Sequence of the second protein:
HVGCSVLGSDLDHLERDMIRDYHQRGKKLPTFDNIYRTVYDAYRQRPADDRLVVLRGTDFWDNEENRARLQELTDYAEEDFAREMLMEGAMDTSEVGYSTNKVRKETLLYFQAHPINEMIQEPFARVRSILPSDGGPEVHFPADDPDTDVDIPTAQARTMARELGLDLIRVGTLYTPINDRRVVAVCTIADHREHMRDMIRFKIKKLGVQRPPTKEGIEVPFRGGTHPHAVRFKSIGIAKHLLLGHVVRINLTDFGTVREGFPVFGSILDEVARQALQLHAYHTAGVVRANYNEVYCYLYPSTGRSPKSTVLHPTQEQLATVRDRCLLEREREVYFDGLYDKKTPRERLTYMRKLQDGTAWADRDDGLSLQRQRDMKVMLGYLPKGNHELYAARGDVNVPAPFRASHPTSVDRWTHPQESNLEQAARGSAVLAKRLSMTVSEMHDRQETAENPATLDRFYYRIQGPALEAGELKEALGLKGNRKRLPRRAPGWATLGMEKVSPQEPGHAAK

This data describes a binding interaction between two proteins.

Contacts between the two chains:
Residue L675 in the second protein contacts residue L653 in the first protein (closest heavy-atom distance 3.7 Å).
Residue L675 in the second protein interacts with residue M649 in the first protein (closest heavy-atom distance 3.7 Å).
Residue K669 in the second protein is in contact with residue N657 in the first protein (closest heavy-atom distance 2.9 Å).
Residue Y674 in the second protein is in contact with residue V660 in the first protein (closest heavy-atom distance 4.2 Å).
Residue L760 in the second protein is in contact with residue V652 in the first protein (closest heavy-atom distance 3.8 Å).
Residue L675 in the second protein contacts residue I655 in the first protein (closest heavy-atom distance 4.5 Å).
Residue Q665 in the second protein is in contact with residue A658 in the first protein (closest heavy-atom distance 3.7 Å).
Residue Q648 in the second protein contacts residue C676 in the first protein (closest heavy-atom distance 4.3 Å).
Residue Y674 in the second protein is in contact with residue E654 in the first protein (closest heavy-atom distance 4.3 Å).
Residue E623 in the second protein is in contact with residue K673 in the first protein (closest heavy-atom distance 4.0 Å).
Residue Q665 in the second protein is in contact with residue I655 in the first protein (closest heavy-atom distance 3.6 Å).
Residue Y674 in the second protein contacts residue Q661 in the first protein (closest heavy-atom distance 4.5 Å).
Residue L647 in the second protein interacts with residue G675 in the first protein (closest heavy-atom distance 3.8 Å).
Residue Q665 in the second protein is in contact with residue N657 in the first protein (closest heavy-atom distance 3.5 Å).
Residue Y674 in the second protein interacts with residue I655 in the first protein (closest heavy-atom distance 3.6 Å).
Residue G349 in the second protein interacts with residue C676 in the first protein (closest heavy-atom distance 3.9 Å).
Residue P676 in the second protein is in contact with residue L653 in the first protein (closest heavy-atom distance 3.6 Å).
Residue Q648 in the second protein is in contact with residue G675 in the first protein (closest heavy-atom distance 3.9 Å).
Residue L647 in the second protein contacts residue C676 in the first protein (closest heavy-atom distance 3.2 Å).
Residue K669 in the second protein contacts residue E654 in the first protein (closest heavy-atom distance 3.1 Å).
Residue V670 in the second protein contacts residue I655 in the first protein (closest heavy-atom distance 4.5 Å).
Residue Y674 in the second protein contacts residue P662 in the first protein (closest heavy-atom distance 3.7 Å).
Residue G650 in the second protein interacts with residue G675 in the first protein (closest heavy-atom distance 3.5 Å).
Residue D649 in the second protein is in contact with residue G675 in the first protein (closest heavy-atom distance 3.8 Å).
Residue G650 in the second protein is in contact with residue C676 in the first protein (closest heavy-atom distance 4.8 Å).
Residue N679 in the second protein contacts residue M649 in the first protein (closest heavy-atom distance 4.3 Å).
Residue K669 in the second protein contacts residue V660 in the first protein (closest heavy-atom distance 2.6 Å).
Residue G349 in the second protein contacts residue K673 in the first protein (closest heavy-atom distance 4.9 Å).
Residue P758 in the second protein contacts residue Q647 in the first protein (closest heavy-atom distance 3.9 Å).
Residue Y627 in the second protein is in contact with residue K673 in the first protein (closest heavy-atom distance 3.1 Å).
Residue L682 in the second protein is in contact with residue M649 in the first protein (closest heavy-atom distance 4.0 Å).
Residue Y627 in the second protein contacts residue C676 in the first protein (closest heavy-atom distance 4.5 Å).
Residue K669 in the second protein interacts with residue P662 in the first protein (closest heavy-atom distance 4.5 Å).
Residue R666 in the second protein is in contact with residue N656 in the first protein (closest heavy-atom distance 3.1 Å).
Residue K669 in the second protein interacts with residue I655 in the first protein (closest heavy-atom distance 3.4 Å).
Residue L672 in the second protein is in contact with residue P662 in the first protein (closest heavy-atom distance 3.5 Å).
Residue R666 in the second protein contacts residue I655 in the first protein (closest heavy-atom distance 3.6 Å).
Residue K669 in the second protein contacts residue A658 in the first protein (closest heavy-atom distance 4.9 Å).
Residue Q665 in the second protein is in contact with residue V660 in the first protein (closest heavy-atom distance 4.3 Å).
Residue D351 in the second protein contacts residue C676 in the first protein (closest heavy-atom distance 4.9 Å).
Residue Y683 in the second protein contacts residue M649 in the first protein (closest heavy-atom distance 4.3 Å).
Residue L682 in the second protein is in contact with residue L653 in the first protein (closest heavy-atom distance 4.6 Å).
Residue L347 in the second protein is in contact with residue P674 in the first protein (closest heavy-atom distance 4.2 Å).
Residue T350 in the second protein interacts with residue C676 in the first protein (closest heavy-atom distance 4.2 Å).
Residue K669 in the second protein is in contact with residue Q661 in the first protein (closest heavy-atom distance 4.6 Å).
Residue L347 in the second protein interacts with residue K673 in the first protein (closest heavy-atom distance 4.5 Å).
Residue G650 in the second protein interacts with residue K673 in the first protein (closest heavy-atom distance 4.8 Å).
Residue Q665 in the second protein interacts with residue N656 in the first protein (closest heavy-atom distance 4.3 Å).
Residue Y674 in the second protein is in contact with residue L653 in the first protein (closest heavy-atom distance 4.2 Å).

Sequence of the first protein:
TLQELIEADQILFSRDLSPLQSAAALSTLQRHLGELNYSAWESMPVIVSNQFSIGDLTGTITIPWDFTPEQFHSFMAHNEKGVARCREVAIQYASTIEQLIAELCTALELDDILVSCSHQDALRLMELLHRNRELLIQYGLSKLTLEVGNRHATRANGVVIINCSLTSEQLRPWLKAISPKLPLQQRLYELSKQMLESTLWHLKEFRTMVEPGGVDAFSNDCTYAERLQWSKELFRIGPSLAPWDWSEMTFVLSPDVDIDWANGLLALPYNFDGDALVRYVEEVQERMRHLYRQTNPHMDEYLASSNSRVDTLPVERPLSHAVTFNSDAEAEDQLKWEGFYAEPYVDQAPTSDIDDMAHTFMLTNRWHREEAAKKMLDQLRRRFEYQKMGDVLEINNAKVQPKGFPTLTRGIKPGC